This data describes a binding interaction between two proteins.

Contacts between the two chains:
Residue V19 in protein 1 contacts residue A21 in protein 2 (closest heavy-atom distance 4.5 Å).
Residue G22 in protein 1 interacts with residue G22 in protein 2 (closest heavy-atom distance 4.5 Å).
Residue T26 in protein 1 interacts with residue V23 in protein 2 (closest heavy-atom distance 3.2 Å).
Residue T26 in protein 1 contacts residue I30 in protein 2 (closest heavy-atom distance 4.5 Å).
Residue V23 in protein 1 interacts with residue V23 in protein 2 (closest heavy-atom distance 4.1 Å).
Residue G22 in protein 1 is in contact with residue T26 in protein 2 (closest heavy-atom distance 5.0 Å).
Residue V19 in protein 1 is in contact with residue I15 in protein 2 (closest heavy-atom distance 4.9 Å).
Residue G22 in protein 1 contacts residue V23 in protein 2 (closest heavy-atom distance 3.5 Å).
Residue A21 in protein 1 contacts residue V19 in protein 2 (closest heavy-atom distance 4.8 Å).
Residue I12 in protein 1 is in contact with residue L3 in protein 2 (closest heavy-atom distance 4.4 Å).
Residue V23 in protein 1 is in contact with residue V19 in protein 2 (closest heavy-atom distance 5.0 Å).
Residue T26 in protein 1 contacts residue I27 in protein 2 (closest heavy-atom distance 4.7 Å).
Residue V23 in protein 1 contacts residue G22 in protein 2 (closest heavy-atom distance 3.2 Å).
Residue I15 in protein 1 contacts residue I15 in protein 2 (closest heavy-atom distance 3.2 Å).
Residue V19 in protein 1 interacts with residue G18 in protein 2 (closest heavy-atom distance 2.8 Å).
Residue I15 in protein 1 contacts residue E11 in protein 2 (closest heavy-atom distance 4.9 Å).
Residue G18 in protein 1 contacts residue I15 in protein 2 (closest heavy-atom distance 4.4 Å).
Residue L14 in protein 1 interacts with residue I15 in protein 2 (closest heavy-atom distance 3.1 Å).
Residue G18 in protein 1 is in contact with residue V19 in protein 2 (closest heavy-atom distance 2.8 Å).
Residue G18 in protein 1 contacts residue G18 in protein 2 (closest heavy-atom distance 4.3 Å).
Residue I30 in protein 1 interacts with residue I30 in protein 2 (closest heavy-atom distance 3.3 Å).
Residue I30 in protein 1 contacts residue T26 in protein 2 (closest heavy-atom distance 4.3 Å).
Residue E11 in protein 1 contacts residue E11 in protein 2 (closest heavy-atom distance 3.8 Å).
Residue V19 in protein 1 interacts with residue V23 in protein 2 (closest heavy-atom distance 4.8 Å).
Residue I15 in protein 1 is in contact with residue V19 in protein 2 (closest heavy-atom distance 4.9 Å).
Residue V19 in protein 1 interacts with residue V19 in protein 2 (closest heavy-atom distance 3.5 Å).
Residue I15 in protein 1 contacts residue L14 in protein 2 (closest heavy-atom distance 3.0 Å).
Residue I27 in protein 1 is in contact with residue T26 in protein 2 (closest heavy-atom distance 4.4 Å).
Residue G22 in protein 1 interacts with residue V19 in protein 2 (closest heavy-atom distance 3.7 Å).
Residue I15 in protein 1 interacts with residue G18 in protein 2 (closest heavy-atom distance 4.5 Å).
Residue E11 in protein 1 is in contact with residue I15 in protein 2 (closest heavy-atom distance 4.7 Å).
Residue V19 in protein 1 contacts residue G22 in protein 2 (closest heavy-atom distance 3.3 Å).
Residue T26 in protein 1 interacts with residue T26 in protein 2 (closest heavy-atom distance 3.3 Å).
Residue V23 in protein 1 interacts with residue T26 in protein 2 (closest heavy-atom distance 3.2 Å).

Sequence of protein 2:
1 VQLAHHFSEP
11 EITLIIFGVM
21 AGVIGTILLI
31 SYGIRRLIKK

Sequence of protein 1:
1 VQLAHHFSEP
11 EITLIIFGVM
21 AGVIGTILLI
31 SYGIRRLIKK